Sequence of protein 2:
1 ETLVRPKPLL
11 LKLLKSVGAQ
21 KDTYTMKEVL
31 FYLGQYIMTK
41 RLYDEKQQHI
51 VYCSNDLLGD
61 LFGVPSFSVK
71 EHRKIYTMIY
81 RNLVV

Sequence of protein 1:
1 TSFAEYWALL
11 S

The following describes two proteins that form a bound complex.

Residue-level contacts at the interface:
Residue M38 in protein 2 interacts with residue A4 in protein 1 (closest heavy-atom distance 4.0 Å).
Residue V69 in protein 2 interacts with residue W7 in protein 1 (closest heavy-atom distance 3.8 Å).
Residue I37 in protein 2 is in contact with residue F3 in protein 1 (closest heavy-atom distance 3.5 Å).
Residue I75 in protein 2 interacts with residue L10 in protein 1 (closest heavy-atom distance 4.2 Å).
Residue Y76 in protein 2 is in contact with residue S11 in protein 1 (closest heavy-atom distance 4.2 Å).
Residue L30 in protein 2 contacts residue L10 in protein 1 (closest heavy-atom distance 4.1 Å).
Residue V51 in protein 2 interacts with residue F3 in protein 1 (closest heavy-atom distance 3.7 Å).
Residue L30 in protein 2 contacts residue S11 in protein 1 (closest heavy-atom distance 4.2 Å).
Residue I37 in protein 2 interacts with residue W7 in protein 1 (closest heavy-atom distance 3.9 Å).
Residue I75 in protein 2 contacts residue W7 in protein 1 (closest heavy-atom distance 4.3 Å).
Residue I79 in protein 2 contacts residue W7 in protein 1 (closest heavy-atom distance 4.9 Å).
Residue Q48 in protein 2 contacts residue S2 in protein 1 (closest heavy-atom distance 3.4 Å).
Residue Y43 in protein 2 contacts residue F3 in protein 1 (closest heavy-atom distance 3.9 Å).
Residue V69 in protein 2 contacts residue L10 in protein 1 (closest heavy-atom distance 3.4 Å).
Residue Y76 in protein 2 contacts residue L10 in protein 1 (closest heavy-atom distance 2.6 Å).
Residue V69 in protein 2 interacts with residue Y6 in protein 1 (closest heavy-atom distance 3.5 Å).
Residue H72 in protein 2 is in contact with residue Y6 in protein 1 (closest heavy-atom distance 4.9 Å).
Residue F67 in protein 2 contacts residue W7 in protein 1 (closest heavy-atom distance 4.6 Å).
Residue L33 in protein 2 contacts residue W7 in protein 1 (closest heavy-atom distance 3.6 Å).
Residue H72 in protein 2 interacts with residue L9 in protein 1 (closest heavy-atom distance 3.4 Å).
Residue M38 in protein 2 contacts residue F3 in protein 1 (closest heavy-atom distance 3.4 Å).
Residue Q48 in protein 2 is in contact with residue T1 in protein 1 (closest heavy-atom distance 3.6 Å).
Residue K27 in protein 2 contacts residue S11 in protein 1 (closest heavy-atom distance 4.3 Å).
Residue Q48 in protein 2 interacts with residue F3 in protein 1 (closest heavy-atom distance 2.9 Å).
Residue Q48 in protein 2 interacts with residue Y6 in protein 1 (closest heavy-atom distance 3.8 Å).
Residue H72 in protein 2 interacts with residue L10 in protein 1 (closest heavy-atom distance 3.1 Å).
Residue G34 in protein 2 is in contact with residue W7 in protein 1 (closest heavy-atom distance 3.5 Å).
Residue H49 in protein 2 is in contact with residue Y6 in protein 1 (closest heavy-atom distance 3.5 Å).
Residue G34 in protein 2 is in contact with residue F3 in protein 1 (closest heavy-atom distance 3.7 Å).
Residue V69 in protein 2 contacts residue F3 in protein 1 (closest heavy-atom distance 3.7 Å).
Residue K70 in protein 2 contacts residue Y6 in protein 1 (closest heavy-atom distance 4.0 Å).
Residue F31 in protein 2 interacts with residue W7 in protein 1 (closest heavy-atom distance 4.8 Å).
Residue L30 in protein 2 interacts with residue W7 in protein 1 (closest heavy-atom distance 2.8 Å).